This data describes a binding interaction between two proteins.

Sequence of protein 2:
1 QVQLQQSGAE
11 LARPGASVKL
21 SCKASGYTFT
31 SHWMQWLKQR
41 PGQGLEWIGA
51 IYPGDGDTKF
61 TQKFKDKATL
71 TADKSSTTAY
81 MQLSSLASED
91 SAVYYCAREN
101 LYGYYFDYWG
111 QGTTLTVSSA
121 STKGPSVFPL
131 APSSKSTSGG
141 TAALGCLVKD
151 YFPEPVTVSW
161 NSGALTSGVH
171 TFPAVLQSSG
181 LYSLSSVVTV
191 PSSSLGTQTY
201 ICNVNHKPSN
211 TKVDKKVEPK

Interface contacts:
Residue E99 in protein 2 contacts residue K85 in protein 1 (closest heavy-atom distance 2.8 Å).
Residue Y102 in protein 2 is in contact with residue H88 in protein 1 (closest heavy-atom distance 3.4 Å).
Residue Y104 in protein 2 is in contact with residue H88 in protein 1 (closest heavy-atom distance 2.4 Å).
Residue W33 in protein 2 interacts with residue K83 in protein 1 (closest heavy-atom distance 3.0 Å).
Residue Y104 in protein 2 interacts with residue K90 in protein 1 (closest heavy-atom distance 4.3 Å).
Residue L101 in protein 2 interacts with residue M82 in protein 1 (closest heavy-atom distance 3.4 Å).
Residue Y102 in protein 2 is in contact with residue M82 in protein 1 (closest heavy-atom distance 3.4 Å).
Residue D57 in protein 2 interacts with residue K83 in protein 1 (closest heavy-atom distance 2.8 Å).
Residue L101 in protein 2 interacts with residue H88 in protein 1 (closest heavy-atom distance 3.6 Å).
Residue L101 in protein 2 contacts residue K83 in protein 1 (closest heavy-atom distance 4.0 Å).
Residue Y52 in protein 2 contacts residue K83 in protein 1 (closest heavy-atom distance 3.6 Å).
Residue D55 in protein 2 is in contact with residue K83 in protein 1 (closest heavy-atom distance 2.6 Å).
Residue Y104 in protein 2 contacts residue K85 in protein 1 (closest heavy-atom distance 3.7 Å).
Residue Y102 in protein 2 contacts residue I81 in protein 1 (closest heavy-atom distance 4.6 Å).

Sequence of protein 1:
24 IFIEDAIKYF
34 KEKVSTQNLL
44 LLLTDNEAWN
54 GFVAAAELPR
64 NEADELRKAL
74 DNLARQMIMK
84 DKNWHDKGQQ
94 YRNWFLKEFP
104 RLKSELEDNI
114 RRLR